Sequence of protein 2:
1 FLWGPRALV

Interface contacts:
Residue Y99 in protein 1 interacts with residue W3 in protein 2 (closest heavy-atom distance 3.0 Å).
Residue M45 in protein 1 contacts residue L2 in protein 2 (closest heavy-atom distance 3.5 Å).
Residue T143 in protein 1 contacts residue L8 in protein 2 (closest heavy-atom distance 4.8 Å).
Residue K66 in protein 1 is in contact with residue L2 in protein 2 (closest heavy-atom distance 2.9 Å).
Residue V76 in protein 1 is in contact with residue L8 in protein 2 (closest heavy-atom distance 4.2 Å).
Residue R97 in protein 1 interacts with residue A7 in protein 2 (closest heavy-atom distance 3.8 Å).
Residue D77 in protein 1 interacts with residue L8 in protein 2 (closest heavy-atom distance 3.8 Å).
Residue K66 in protein 1 interacts with residue G4 in protein 2 (closest heavy-atom distance 3.8 Å).
Residue W147 in protein 1 is in contact with residue L8 in protein 2 (closest heavy-atom distance 2.6 Å).
Residue H114 in protein 1 contacts residue W3 in protein 2 (closest heavy-atom distance 4.2 Å).
Residue V152 in protein 1 is in contact with residue A7 in protein 2 (closest heavy-atom distance 4.0 Å).
Residue Q155 in protein 1 contacts residue P5 in protein 2 (closest heavy-atom distance 3.4 Å).
Residue K66 in protein 1 interacts with residue F1 in protein 2 (closest heavy-atom distance 3.3 Å).
Residue Y84 in protein 1 is in contact with residue V9 in protein 2 (closest heavy-atom distance 2.9 Å).
Residue T73 in protein 1 interacts with residue R6 in protein 2 (closest heavy-atom distance 3.4 Å).
Residue M5 in protein 1 contacts residue F1 in protein 2 (closest heavy-atom distance 3.7 Å).
Residue T143 in protein 1 contacts residue V9 in protein 2 (closest heavy-atom distance 2.6 Å).
Residue E63 in protein 1 is in contact with residue L2 in protein 2 (closest heavy-atom distance 2.9 Å).
Residue T80 in protein 1 is in contact with residue V9 in protein 2 (closest heavy-atom distance 3.8 Å).
Residue Q155 in protein 1 is in contact with residue W3 in protein 2 (closest heavy-atom distance 3.9 Å).
Residue H70 in protein 1 interacts with residue P5 in protein 2 (closest heavy-atom distance 5.0 Å).
Residue Y159 in protein 1 contacts residue W3 in protein 2 (closest heavy-atom distance 3.5 Å).
Residue V67 in protein 1 is in contact with residue L2 in protein 2 (closest heavy-atom distance 3.5 Å).
Residue T73 in protein 1 interacts with residue L8 in protein 2 (closest heavy-atom distance 3.5 Å).
Residue E63 in protein 1 interacts with residue F1 in protein 2 (closest heavy-atom distance 3.5 Å).
Residue Y116 in protein 1 interacts with residue V9 in protein 2 (closest heavy-atom distance 4.4 Å).
Residue Y123 in protein 1 contacts residue V9 in protein 2 (closest heavy-atom distance 3.1 Å).
Residue H70 in protein 1 is in contact with residue W3 in protein 2 (closest heavy-atom distance 3.0 Å).
Residue K146 in protein 1 is in contact with residue L8 in protein 2 (closest heavy-atom distance 3.9 Å).
Residue Y171 in protein 1 interacts with residue F1 in protein 2 (closest heavy-atom distance 2.8 Å).
Residue W147 in protein 1 is in contact with residue V9 in protein 2 (closest heavy-atom distance 4.1 Å).
Residue W167 in protein 1 contacts residue F1 in protein 2 (closest heavy-atom distance 3.3 Å).
Residue K66 in protein 1 is in contact with residue W3 in protein 2 (closest heavy-atom distance 4.4 Å).
Residue T73 in protein 1 interacts with residue A7 in protein 2 (closest heavy-atom distance 3.9 Å).
Residue Y7 in protein 1 contacts residue L2 in protein 2 (closest heavy-atom distance 3.5 Å).
Residue L81 in protein 1 is in contact with residue V9 in protein 2 (closest heavy-atom distance 4.1 Å).
Residue Y99 in protein 1 contacts residue L2 in protein 2 (closest heavy-atom distance 3.4 Å).
Residue D77 in protein 1 is in contact with residue V9 in protein 2 (closest heavy-atom distance 2.9 Å).
Residue Y59 in protein 1 contacts residue F1 in protein 2 (closest heavy-atom distance 4.0 Å).
Residue Y159 in protein 1 interacts with residue L2 in protein 2 (closest heavy-atom distance 3.8 Å).
Residue F33 in protein 1 interacts with residue F1 in protein 2 (closest heavy-atom distance 4.4 Å).
Residue Y7 in protein 1 interacts with residue F1 in protein 2 (closest heavy-atom distance 2.8 Å).
Residue D77 in protein 1 contacts residue A7 in protein 2 (closest heavy-atom distance 4.7 Å).
Residue W147 in protein 1 contacts residue A7 in protein 2 (closest heavy-atom distance 3.6 Å).
Residue L156 in protein 1 interacts with residue W3 in protein 2 (closest heavy-atom distance 3.6 Å).
Residue H70 in protein 1 interacts with residue G4 in protein 2 (closest heavy-atom distance 4.4 Å).
Residue V152 in protein 1 contacts residue W3 in protein 2 (closest heavy-atom distance 4.2 Å).
Residue H70 in protein 1 contacts residue L2 in protein 2 (closest heavy-atom distance 4.1 Å).
Residue T163 in protein 1 contacts residue F1 in protein 2 (closest heavy-atom distance 3.5 Å).
Residue R97 in protein 1 contacts residue W3 in protein 2 (closest heavy-atom distance 3.8 Å).
Residue F9 in protein 1 contacts residue L2 in protein 2 (closest heavy-atom distance 3.6 Å).
Residue V76 in protein 1 is in contact with residue R6 in protein 2 (closest heavy-atom distance 4.5 Å).
Residue Y159 in protein 1 is in contact with residue F1 in protein 2 (closest heavy-atom distance 2.7 Å).
Residue K146 in protein 1 is in contact with residue V9 in protein 2 (closest heavy-atom distance 2.7 Å).

This data describes a binding interaction between two proteins.

Sequence of protein 1:
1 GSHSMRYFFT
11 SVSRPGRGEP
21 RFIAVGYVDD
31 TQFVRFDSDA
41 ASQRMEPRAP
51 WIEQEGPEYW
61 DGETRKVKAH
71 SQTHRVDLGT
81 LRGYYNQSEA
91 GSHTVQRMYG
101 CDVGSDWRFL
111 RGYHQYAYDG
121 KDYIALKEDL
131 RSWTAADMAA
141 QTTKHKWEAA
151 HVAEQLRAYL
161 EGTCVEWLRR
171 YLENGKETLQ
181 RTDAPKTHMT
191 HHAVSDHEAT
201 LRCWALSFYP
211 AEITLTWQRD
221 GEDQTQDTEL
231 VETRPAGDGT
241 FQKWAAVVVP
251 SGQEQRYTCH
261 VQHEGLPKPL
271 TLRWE